Contacts between the two chains:
Residue N104 in chain A interacts with residue I49 in chain B (closest heavy-atom distance 4.1 Å).
Residue C105 in chain A contacts residue G50 in chain B (closest heavy-atom distance 4.9 Å).
Residue L101 in chain A interacts with residue I49 in chain B (closest heavy-atom distance 4.7 Å).
Residue T103 in chain A is in contact with residue G50 in chain B (closest heavy-atom distance 4.7 Å).
Residue L101 in chain A is in contact with residue F51 in chain B (closest heavy-atom distance 4.8 Å).
Residue N104 in chain A interacts with residue G50 in chain B (closest heavy-atom distance 3.3 Å).
Residue L101 in chain A is in contact with residue G50 in chain B (closest heavy-atom distance 3.5 Å).
Residue N104 in chain A contacts residue F51 in chain B (closest heavy-atom distance 4.8 Å).
Residue L100 in chain A is in contact with residue I49 in chain B (closest heavy-atom distance 4.2 Å).

This data describes a binding interaction between two proteins.

Sequence of chain A:
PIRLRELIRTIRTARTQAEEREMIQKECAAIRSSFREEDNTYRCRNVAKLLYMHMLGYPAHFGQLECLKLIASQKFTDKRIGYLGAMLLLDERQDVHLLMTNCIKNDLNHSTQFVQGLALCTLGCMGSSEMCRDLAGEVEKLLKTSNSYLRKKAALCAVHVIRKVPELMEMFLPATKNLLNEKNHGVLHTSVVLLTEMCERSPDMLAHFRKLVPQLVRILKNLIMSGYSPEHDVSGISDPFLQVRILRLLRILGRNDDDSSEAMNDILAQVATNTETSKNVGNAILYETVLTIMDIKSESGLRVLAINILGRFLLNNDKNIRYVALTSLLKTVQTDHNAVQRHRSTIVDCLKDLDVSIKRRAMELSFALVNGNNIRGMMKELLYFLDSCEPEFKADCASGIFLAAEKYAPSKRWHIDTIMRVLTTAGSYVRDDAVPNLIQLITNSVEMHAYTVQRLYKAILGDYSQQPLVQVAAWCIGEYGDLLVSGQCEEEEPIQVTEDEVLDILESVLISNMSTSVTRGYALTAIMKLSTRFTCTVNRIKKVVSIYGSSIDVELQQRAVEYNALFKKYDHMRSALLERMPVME

Sequence of chain B:
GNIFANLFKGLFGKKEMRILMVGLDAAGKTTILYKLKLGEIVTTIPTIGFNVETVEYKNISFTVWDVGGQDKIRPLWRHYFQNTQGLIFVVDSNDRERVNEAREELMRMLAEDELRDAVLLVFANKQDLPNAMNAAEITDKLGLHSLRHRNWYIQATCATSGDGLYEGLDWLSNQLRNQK